Contacts between the two chains:
Residue G84 in protein 1 interacts with residue G71 in protein 2 (closest heavy-atom distance 4.8 Å).
Residue C85 in protein 1 contacts residue E72 in protein 2 (closest heavy-atom distance 3.7 Å).
Residue L83 in protein 1 interacts with residue M65 in protein 2 (closest heavy-atom distance 4.1 Å).
Residue D82 in protein 1 contacts residue H68 in protein 2 (closest heavy-atom distance 3.6 Å).
Residue D82 in protein 1 is in contact with residue V66 in protein 2 (closest heavy-atom distance 3.5 Å).
Residue R93 in protein 1 contacts residue R80 in protein 2 (closest heavy-atom distance 2.9 Å).
Residue D82 in protein 1 is in contact with residue E72 in protein 2 (closest heavy-atom distance 3.7 Å).
Residue L83 in protein 1 contacts residue E72 in protein 2 (closest heavy-atom distance 3.4 Å).
Residue L83 in protein 1 is in contact with residue H68 in protein 2 (closest heavy-atom distance 3.4 Å).
Residue L83 in protein 1 contacts residue F73 in protein 2 (closest heavy-atom distance 3.6 Å).
Residue L89 in protein 1 contacts residue R80 in protein 2 (closest heavy-atom distance 4.7 Å).
Residue G84 in protein 1 interacts with residue E72 in protein 2 (closest heavy-atom distance 3.0 Å).

Sequence of protein 2:
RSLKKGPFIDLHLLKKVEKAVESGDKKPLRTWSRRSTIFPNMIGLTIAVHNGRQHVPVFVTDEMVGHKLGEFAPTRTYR

Sequence of protein 1:
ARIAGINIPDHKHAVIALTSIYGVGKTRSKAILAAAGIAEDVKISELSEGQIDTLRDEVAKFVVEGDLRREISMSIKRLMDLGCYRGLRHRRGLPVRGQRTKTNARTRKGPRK

These two protein chains interact to form a complex.